Sequence of chain A:
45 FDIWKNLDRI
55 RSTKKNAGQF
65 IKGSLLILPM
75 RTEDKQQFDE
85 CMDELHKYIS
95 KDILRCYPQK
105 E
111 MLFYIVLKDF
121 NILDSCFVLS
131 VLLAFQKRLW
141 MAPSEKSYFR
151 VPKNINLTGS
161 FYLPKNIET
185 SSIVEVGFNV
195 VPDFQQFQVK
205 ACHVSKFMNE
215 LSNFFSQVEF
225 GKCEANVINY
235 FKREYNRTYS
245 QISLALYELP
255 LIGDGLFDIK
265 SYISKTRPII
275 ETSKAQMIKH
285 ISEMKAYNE

Sequence of chain B:
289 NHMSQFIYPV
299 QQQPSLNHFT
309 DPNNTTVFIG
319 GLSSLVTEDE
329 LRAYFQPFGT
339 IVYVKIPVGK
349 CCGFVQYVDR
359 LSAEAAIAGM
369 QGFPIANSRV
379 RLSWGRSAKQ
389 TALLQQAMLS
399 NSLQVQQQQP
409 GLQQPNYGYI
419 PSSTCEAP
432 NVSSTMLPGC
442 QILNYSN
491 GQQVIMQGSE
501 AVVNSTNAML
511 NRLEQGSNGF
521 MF

These two protein chains interact to form a complex.

Contacts between the two chains:
Residue Q280 in chain A is in contact with residue Q411 in chain B (closest heavy-atom distance 3.1 Å).
Residue N292 in chain A is in contact with residue A386 in chain B (closest heavy-atom distance 3.9 Å).
Residue Y266 in chain A interacts with residue T436 in chain B (closest heavy-atom distance 3.3 Å).
Residue E293 in chain A is in contact with residue K387 in chain B (closest heavy-atom distance 3.5 Å).
Residue M281 in chain A contacts residue N414 in chain B (closest heavy-atom distance 3.6 Å).
Residue K283 in chain A interacts with residue Q411 in chain B (closest heavy-atom distance 4.0 Å).
Residue I256 in chain A is in contact with residue L438 in chain B (closest heavy-atom distance 3.7 Å).
Residue T270 in chain A contacts residue M437 in chain B (closest heavy-atom distance 4.2 Å).
Residue Y266 in chain A contacts residue P439 in chain B (closest heavy-atom distance 3.6 Å).
Residue I274 in chain A is in contact with residue M437 in chain B (closest heavy-atom distance 3.5 Å).
Residue M288 in chain A contacts residue P408 in chain B (closest heavy-atom distance 4.2 Å).
Residue H284 in chain A contacts residue G409 in chain B (closest heavy-atom distance 3.2 Å).
Residue M281 in chain A interacts with residue Q493 in chain B (closest heavy-atom distance 4.4 Å).
Residue N292 in chain A is in contact with residue V340 in chain B (closest heavy-atom distance 4.3 Å).
Residue I274 in chain A is in contact with residue L444 in chain B (closest heavy-atom distance 3.9 Å).
Residue Y291 in chain A interacts with residue Q405 in chain B (closest heavy-atom distance 3.1 Å).
Residue A290 in chain A interacts with residue K387 in chain B (closest heavy-atom distance 2.4 Å).
Residue I273 in chain A contacts residue Y415 in chain B (closest heavy-atom distance 3.5 Å).
Residue H284 in chain A contacts residue L410 in chain B (closest heavy-atom distance 3.7 Å).
Residue K278 in chain A contacts residue Q493 in chain B (closest heavy-atom distance 4.2 Å).
Residue Y291 in chain A contacts residue Q406 in chain B (closest heavy-atom distance 3.7 Å).
Residue F261 in chain A contacts residue L438 in chain B (closest heavy-atom distance 4.3 Å).
Residue N292 in chain A interacts with residue Q354 in chain B (closest heavy-atom distance 2.8 Å).
Residue M288 in chain A is in contact with residue Q354 in chain B (closest heavy-atom distance 3.2 Å).
Residue Y266 in chain A contacts residue L438 in chain B (closest heavy-atom distance 3.6 Å).
Residue Y291 in chain A is in contact with residue R384 in chain B (closest heavy-atom distance 3.1 Å).
Residue E287 in chain A is in contact with residue G409 in chain B (closest heavy-atom distance 4.0 Å).
Residue Y291 in chain A interacts with residue S385 in chain B (closest heavy-atom distance 4.4 Å).
Residue S277 in chain A contacts residue L444 in chain B (closest heavy-atom distance 3.4 Å).
Residue S277 in chain A contacts residue Y415 in chain B (closest heavy-atom distance 4.6 Å).
Residue I263 in chain A interacts with residue T436 in chain B (closest heavy-atom distance 3.6 Å).
Residue K278 in chain A is in contact with residue I495 in chain B (closest heavy-atom distance 3.4 Å).
Residue I285 in chain A contacts residue Y446 in chain B (closest heavy-atom distance 3.6 Å).
Residue I267 in chain A is in contact with residue S435 in chain B (closest heavy-atom distance 4.0 Å).
Residue I267 in chain A interacts with residue T436 in chain B (closest heavy-atom distance 4.2 Å).
Residue Y266 in chain A interacts with residue M437 in chain B (closest heavy-atom distance 2.5 Å).
Residue K278 in chain A contacts residue L444 in chain B (closest heavy-atom distance 3.6 Å).
Residue H284 in chain A contacts residue P408 in chain B (closest heavy-atom distance 3.7 Å).
Residue E293 in chain A is in contact with residue A386 in chain B (closest heavy-atom distance 4.3 Å).
Residue Q280 in chain A is in contact with residue L410 in chain B (closest heavy-atom distance 4.3 Å).
Residue E287 in chain A is in contact with residue P408 in chain B (closest heavy-atom distance 3.2 Å).
Residue Y291 in chain A interacts with residue P408 in chain B (closest heavy-atom distance 3.9 Å).
Residue S277 in chain A is in contact with residue G416 in chain B (closest heavy-atom distance 4.6 Å).
Residue Y291 in chain A contacts residue Q407 in chain B (closest heavy-atom distance 3.4 Å).
Residue R271 in chain A contacts residue M437 in chain B (closest heavy-atom distance 4.2 Å).
Residue I274 in chain A contacts residue I443 in chain B (closest heavy-atom distance 3.7 Å).
Residue M281 in chain A is in contact with residue Y446 in chain B (closest heavy-atom distance 3.9 Å).
Residue Q280 in chain A contacts residue N414 in chain B (closest heavy-atom distance 2.9 Å).
Residue N292 in chain A contacts residue S385 in chain B (closest heavy-atom distance 3.0 Å).
Residue N292 in chain A is in contact with residue V342 in chain B (closest heavy-atom distance 3.9 Å).
Residue I285 in chain A interacts with residue G491 in chain B (closest heavy-atom distance 3.8 Å).
Residue Q280 in chain A contacts residue P413 in chain B (closest heavy-atom distance 3.3 Å).
Residue Y291 in chain A contacts residue Q388 in chain B (closest heavy-atom distance 4.2 Å).
Residue M281 in chain A is in contact with residue L444 in chain B (closest heavy-atom distance 3.6 Å).
Residue M288 in chain A contacts residue Q407 in chain B (closest heavy-atom distance 4.6 Å).
Residue N292 in chain A interacts with residue K387 in chain B (closest heavy-atom distance 3.2 Å).
Residue Y291 in chain A is in contact with residue K387 in chain B (closest heavy-atom distance 3.2 Å).
Residue I282 in chain A contacts residue Q493 in chain B (closest heavy-atom distance 3.8 Å).
Residue S277 in chain A contacts residue N414 in chain B (closest heavy-atom distance 3.1 Å).
Residue M281 in chain A contacts residue Y417 in chain B (closest heavy-atom distance 3.4 Å).